These two protein chains interact to form a complex.

Sequence of protein 1:
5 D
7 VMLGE

Sequence of protein 2:
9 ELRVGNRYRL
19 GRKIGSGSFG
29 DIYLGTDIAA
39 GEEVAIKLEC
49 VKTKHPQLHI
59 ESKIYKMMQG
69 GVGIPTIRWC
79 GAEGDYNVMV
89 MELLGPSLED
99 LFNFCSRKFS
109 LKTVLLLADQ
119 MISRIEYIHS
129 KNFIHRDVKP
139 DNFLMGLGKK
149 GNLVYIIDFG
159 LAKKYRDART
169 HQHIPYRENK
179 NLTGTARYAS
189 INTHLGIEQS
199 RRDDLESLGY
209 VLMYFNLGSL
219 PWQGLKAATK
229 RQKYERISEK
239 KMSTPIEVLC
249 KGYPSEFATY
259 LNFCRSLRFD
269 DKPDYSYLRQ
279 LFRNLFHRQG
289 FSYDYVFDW

Residue-level contacts at the interface:
Residue A184 in protein 2 interacts with residue M8 in protein 1 (closest heavy-atom distance 4.6 Å).
Residue T183 in protein 2 interacts with residue L9 in protein 1 (closest heavy-atom distance 4.9 Å).
Residue D139 in protein 2 interacts with residue V7 in protein 1 (closest heavy-atom distance 4.8 Å).
Residue Y232 in protein 2 contacts residue D5 in protein 1 (closest heavy-atom distance 2.8 Å).
Residue T181 in protein 2 contacts residue L9 in protein 1 (closest heavy-atom distance 4.7 Å).
Residue T183 in protein 2 contacts residue M8 in protein 1 (closest heavy-atom distance 4.1 Å).
Residue L180 in protein 2 contacts residue G10 in protein 1 (closest heavy-atom distance 3.9 Å).
Residue T183 in protein 2 interacts with residue V7 in protein 1 (closest heavy-atom distance 3.5 Å).
Residue F27 in protein 2 interacts with residue L9 in protein 1 (closest heavy-atom distance 4.1 Å).
Residue R185 in protein 2 interacts with residue V7 in protein 1 (closest heavy-atom distance 3.2 Å).
Residue K231 in protein 2 contacts residue D5 in protein 1 (closest heavy-atom distance 4.5 Å).
Residue G182 in protein 2 contacts residue L9 in protein 1 (closest heavy-atom distance 3.6 Å).
Residue A184 in protein 2 contacts residue D5 in protein 1 (closest heavy-atom distance 4.6 Å).
Residue K228 in protein 2 contacts residue D5 in protein 1 (closest heavy-atom distance 3.1 Å).
Residue G182 in protein 2 interacts with residue M8 in protein 1 (closest heavy-atom distance 3.7 Å).
Residue Y232 in protein 2 is in contact with residue E11 in protein 1 (closest heavy-atom distance 3.9 Å).
Residue G182 in protein 2 contacts residue G10 in protein 1 (closest heavy-atom distance 3.2 Å).
Residue T181 in protein 2 interacts with residue E11 in protein 1 (closest heavy-atom distance 4.0 Å).
Residue K137 in protein 2 is in contact with residue V7 in protein 1 (closest heavy-atom distance 4.2 Å).
Residue G25 in protein 2 interacts with residue L9 in protein 1 (closest heavy-atom distance 4.5 Å).
Residue Y232 in protein 2 is in contact with residue G10 in protein 1 (closest heavy-atom distance 4.1 Å).
Residue L180 in protein 2 interacts with residue E11 in protein 1 (closest heavy-atom distance 3.3 Å).
Residue Y186 in protein 2 contacts residue V7 in protein 1 (closest heavy-atom distance 4.1 Å).
Residue S26 in protein 2 is in contact with residue L9 in protein 1 (closest heavy-atom distance 3.5 Å).
Residue Y232 in protein 2 contacts residue M8 in protein 1 (closest heavy-atom distance 4.5 Å).
Residue T181 in protein 2 is in contact with residue G10 in protein 1 (closest heavy-atom distance 3.1 Å).
Residue N179 in protein 2 contacts residue E11 in protein 1 (closest heavy-atom distance 3.0 Å).